This data describes a binding interaction between two proteins.

Sequence of chain A:
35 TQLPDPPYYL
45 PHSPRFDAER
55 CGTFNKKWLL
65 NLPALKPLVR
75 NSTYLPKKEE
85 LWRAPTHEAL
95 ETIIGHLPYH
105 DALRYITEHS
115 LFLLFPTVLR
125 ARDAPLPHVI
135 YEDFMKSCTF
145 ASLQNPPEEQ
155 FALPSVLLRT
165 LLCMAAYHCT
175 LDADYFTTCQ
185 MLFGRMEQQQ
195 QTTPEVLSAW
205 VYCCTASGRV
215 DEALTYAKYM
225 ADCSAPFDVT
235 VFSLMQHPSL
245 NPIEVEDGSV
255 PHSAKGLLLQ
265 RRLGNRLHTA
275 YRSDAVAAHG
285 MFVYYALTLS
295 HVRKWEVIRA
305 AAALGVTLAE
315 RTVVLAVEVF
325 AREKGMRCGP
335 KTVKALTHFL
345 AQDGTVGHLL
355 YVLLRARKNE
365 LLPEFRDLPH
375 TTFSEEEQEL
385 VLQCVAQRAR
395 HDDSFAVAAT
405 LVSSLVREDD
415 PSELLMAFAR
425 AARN

Contacts between the two chains:
Residue D178 in chain A is in contact with residue Y86 in chain B (closest heavy-atom distance 3.4 Å).
Residue R74 in chain A interacts with residue G356 in chain B (closest heavy-atom distance 3.6 Å).
Residue W86 in chain A is in contact with residue K406 in chain B (closest heavy-atom distance 3.2 Å).
Residue R74 in chain A contacts residue G359 in chain B (closest heavy-atom distance 3.4 Å).
Residue F58 in chain A interacts with residue Y337 in chain B (closest heavy-atom distance 3.5 Å).
Residue D176 in chain A is in contact with residue L89 in chain B (closest heavy-atom distance 3.6 Å).
Residue W62 in chain A is in contact with residue I352 in chain B (closest heavy-atom distance 3.6 Å).
Residue D137 in chain A is in contact with residue E80 in chain B (closest heavy-atom distance 2.9 Å).
Residue Y179 in chain A is in contact with residue E90 in chain B (closest heavy-atom distance 3.1 Å).
Residue E136 in chain A contacts residue F79 in chain B (closest heavy-atom distance 3.3 Å).
Residue V73 in chain A interacts with residue L355 in chain B (closest heavy-atom distance 3.6 Å).
Residue H132 in chain A contacts residue E90 in chain B (closest heavy-atom distance 3.4 Å).
Residue F58 in chain A is in contact with residue A348 in chain B (closest heavy-atom distance 3.6 Å).
Residue P242 in chain A is in contact with residue V347 in chain B (closest heavy-atom distance 3.4 Å).
Residue L85 in chain A is in contact with residue K406 in chain B (closest heavy-atom distance 3.4 Å).
Residue K60 in chain A contacts residue Y337 in chain B (closest heavy-atom distance 3.4 Å).
Residue R74 in chain A contacts residue E363 in chain B (closest heavy-atom distance 3.4 Å).
Residue H172 in chain A is in contact with residue R93 in chain B (closest heavy-atom distance 3.5 Å).
Residue Y42 in chain A is in contact with residue H340 in chain B (closest heavy-atom distance 3.1 Å).
Residue P40 in chain A interacts with residue A341 in chain B (closest heavy-atom distance 3.4 Å).
Residue R189 in chain A interacts with residue F79 in chain B (closest heavy-atom distance 3.3 Å).
Residue Y109 in chain A contacts residue I407 in chain B (closest heavy-atom distance 3.6 Å).
Residue L130 in chain A interacts with residue R93 in chain B (closest heavy-atom distance 3.6 Å).
Residue F58 in chain A interacts with residue S349 in chain B (closest heavy-atom distance 3.3 Å).
Residue W86 in chain A interacts with residue L405 in chain B (closest heavy-atom distance 3.5 Å).
Residue T90 in chain A interacts with residue D413 in chain B (closest heavy-atom distance 2.9 Å).
Residue K70 in chain A is in contact with residue E326 in chain B (closest heavy-atom distance 3.3 Å).
Residue W86 in chain A contacts residue D409 in chain B (closest heavy-atom distance 3.6 Å).
Residue H104 in chain A is in contact with residue H97 in chain B (closest heavy-atom distance 3.3 Å).
Residue P40 in chain A contacts residue Y337 in chain B (closest heavy-atom distance 3.6 Å).
Residue T35 in chain A interacts with residue N322 in chain B (closest heavy-atom distance 3.6 Å).
Residue L293 in chain A is in contact with residue H340 in chain B (closest heavy-atom distance 3.5 Å).
Residue R189 in chain A is in contact with residue V77 in chain B (closest heavy-atom distance 2.7 Å).
Residue L79 in chain A contacts residue Q396 in chain B (closest heavy-atom distance 2.9 Å).
Residue P40 in chain A contacts residue H340 in chain B (closest heavy-atom distance 3.3 Å).
Residue T182 in chain A interacts with residue E90 in chain B (closest heavy-atom distance 2.9 Å).
Residue D105 in chain A is in contact with residue R104 in chain B (closest heavy-atom distance 3.0 Å).
Residue F58 in chain A is in contact with residue Y350 in chain B (closest heavy-atom distance 3.4 Å).
Residue P38 in chain A is in contact with residue Y337 in chain B (closest heavy-atom distance 2.3 Å).
Residue K70 in chain A interacts with residue E329 in chain B (closest heavy-atom distance 3.5 Å).
Residue Y78 in chain A contacts residue E363 in chain B (closest heavy-atom distance 2.6 Å).
Residue A128 in chain A contacts residue R93 in chain B (closest heavy-atom distance 3.1 Å).
Residue P129 in chain A is in contact with residue R93 in chain B (closest heavy-atom distance 3.6 Å).
Residue E136 in chain A is in contact with residue E80 in chain B (closest heavy-atom distance 3.4 Å).
Residue P67 in chain A is in contact with residue Y330 in chain B (closest heavy-atom distance 3.4 Å).
Residue W86 in chain A contacts residue V134 in chain B (closest heavy-atom distance 3.6 Å).
Residue L85 in chain A is in contact with residue T399 in chain B (closest heavy-atom distance 3.3 Å).
Residue T35 in chain A contacts residue K235 in chain B (closest heavy-atom distance 3.6 Å).
Residue W62 in chain A contacts residue Y350 in chain B (closest heavy-atom distance 3.5 Å).
Residue K70 in chain A interacts with residue Y330 in chain B (closest heavy-atom distance 3.4 Å).
Residue L244 in chain A interacts with residue Y350 in chain B (closest heavy-atom distance 3.6 Å).
Residue P80 in chain A is in contact with residue T399 in chain B (closest heavy-atom distance 3.4 Å).
Residue Y109 in chain A interacts with residue D404 in chain B (closest heavy-atom distance 2.3 Å).
Residue H132 in chain A is in contact with residue F79 in chain B (closest heavy-atom distance 3.5 Å).
Residue H256 in chain A contacts residue Y350 in chain B (closest heavy-atom distance 3.4 Å).
Residue K82 in chain A contacts residue H398 in chain B (closest heavy-atom distance 3.6 Å).
Residue S243 in chain A interacts with residue A348 in chain B (closest heavy-atom distance 3.3 Å).
Residue T292 in chain A contacts residue P346 in chain B (closest heavy-atom distance 3.4 Å).
Residue D178 in chain A contacts residue S87 in chain B (closest heavy-atom distance 3.5 Å).
Residue P41 in chain A interacts with residue A341 in chain B (closest heavy-atom distance 3.5 Å).

Sequence of chain B:
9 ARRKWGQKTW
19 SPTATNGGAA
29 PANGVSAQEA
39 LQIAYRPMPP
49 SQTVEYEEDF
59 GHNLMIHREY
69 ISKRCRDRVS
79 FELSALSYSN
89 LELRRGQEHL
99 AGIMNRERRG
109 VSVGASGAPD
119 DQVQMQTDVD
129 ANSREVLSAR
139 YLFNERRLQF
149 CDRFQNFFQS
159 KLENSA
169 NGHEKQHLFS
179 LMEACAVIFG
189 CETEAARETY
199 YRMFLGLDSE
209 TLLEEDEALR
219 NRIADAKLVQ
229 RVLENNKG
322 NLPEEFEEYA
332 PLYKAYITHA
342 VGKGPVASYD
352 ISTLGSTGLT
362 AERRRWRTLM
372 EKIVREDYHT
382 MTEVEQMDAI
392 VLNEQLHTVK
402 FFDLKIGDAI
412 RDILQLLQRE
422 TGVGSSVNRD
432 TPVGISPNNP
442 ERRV